Sequence of protein 1:
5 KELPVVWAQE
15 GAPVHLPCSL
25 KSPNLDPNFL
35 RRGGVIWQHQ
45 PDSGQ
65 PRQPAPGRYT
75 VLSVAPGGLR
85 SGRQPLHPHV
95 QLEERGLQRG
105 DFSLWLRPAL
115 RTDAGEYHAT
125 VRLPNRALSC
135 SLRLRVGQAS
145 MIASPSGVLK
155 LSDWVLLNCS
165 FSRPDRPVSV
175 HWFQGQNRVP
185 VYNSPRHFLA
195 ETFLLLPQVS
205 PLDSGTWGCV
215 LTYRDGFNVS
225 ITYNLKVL

Sequence of protein 2:
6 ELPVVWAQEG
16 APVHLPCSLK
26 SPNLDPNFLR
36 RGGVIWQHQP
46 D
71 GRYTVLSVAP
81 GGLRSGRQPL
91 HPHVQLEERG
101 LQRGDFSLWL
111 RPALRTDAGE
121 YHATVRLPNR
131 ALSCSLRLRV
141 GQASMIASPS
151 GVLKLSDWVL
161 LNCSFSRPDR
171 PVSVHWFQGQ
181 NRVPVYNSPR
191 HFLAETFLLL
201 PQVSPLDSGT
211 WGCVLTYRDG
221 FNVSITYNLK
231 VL

Interface contacts:
Residue A194 in protein 1 is in contact with residue P149 in protein 2 (closest heavy-atom distance 4.8 Å).
Residue L199 in protein 1 is in contact with residue W158 in protein 2 (closest heavy-atom distance 4.0 Å).
Residue P149 in protein 1 interacts with residue E195 in protein 2 (closest heavy-atom distance 4.3 Å).
Residue F197 in protein 1 contacts residue W158 in protein 2 (closest heavy-atom distance 3.7 Å).
Residue E195 in protein 1 contacts residue P149 in protein 2 (closest heavy-atom distance 3.4 Å).
Residue L160 in protein 1 is in contact with residue W158 in protein 2 (closest heavy-atom distance 3.6 Å).
Residue L160 in protein 1 is in contact with residue S148 in protein 2 (closest heavy-atom distance 3.9 Å).
Residue L160 in protein 1 interacts with residue L160 in protein 2 (closest heavy-atom distance 3.7 Å).
Residue F197 in protein 1 interacts with residue P149 in protein 2 (closest heavy-atom distance 4.1 Å).
Residue S148 in protein 1 is in contact with residue L160 in protein 2 (closest heavy-atom distance 3.7 Å).
Residue W158 in protein 1 interacts with residue L193 in protein 2 (closest heavy-atom distance 4.8 Å).
Residue E195 in protein 1 contacts residue S150 in protein 2 (closest heavy-atom distance 5.0 Å).
Residue F192 in protein 1 interacts with residue W158 in protein 2 (closest heavy-atom distance 3.7 Å).
Residue L193 in protein 1 contacts residue W158 in protein 2 (closest heavy-atom distance 4.8 Å).
Residue A194 in protein 1 contacts residue W158 in protein 2 (closest heavy-atom distance 3.7 Å).
Residue W158 in protein 1 is in contact with residue F197 in protein 2 (closest heavy-atom distance 3.9 Å).
Residue W158 in protein 1 contacts residue L199 in protein 2 (closest heavy-atom distance 3.8 Å).
Residue L199 in protein 1 is in contact with residue L199 in protein 2 (closest heavy-atom distance 4.2 Å).
Residue S148 in protein 1 contacts residue F197 in protein 2 (closest heavy-atom distance 3.5 Å).
Residue W158 in protein 1 interacts with residue A194 in protein 2 (closest heavy-atom distance 3.6 Å).
Residue F197 in protein 1 is in contact with residue S148 in protein 2 (closest heavy-atom distance 3.5 Å).
Residue W158 in protein 1 is in contact with residue L160 in protein 2 (closest heavy-atom distance 3.6 Å).
Residue P149 in protein 1 contacts residue F197 in protein 2 (closest heavy-atom distance 3.5 Å).
Residue P149 in protein 1 is in contact with residue A194 in protein 2 (closest heavy-atom distance 4.5 Å).
Residue W158 in protein 1 is in contact with residue F192 in protein 2 (closest heavy-atom distance 3.6 Å).

The following describes two proteins that form a bound complex.